Sequence of protein 2:
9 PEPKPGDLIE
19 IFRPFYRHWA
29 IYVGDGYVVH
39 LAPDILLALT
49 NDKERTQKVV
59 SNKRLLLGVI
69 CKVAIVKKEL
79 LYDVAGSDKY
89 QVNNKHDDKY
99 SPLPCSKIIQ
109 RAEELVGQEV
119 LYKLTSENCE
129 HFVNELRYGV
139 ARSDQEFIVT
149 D

Sequence of protein 1:
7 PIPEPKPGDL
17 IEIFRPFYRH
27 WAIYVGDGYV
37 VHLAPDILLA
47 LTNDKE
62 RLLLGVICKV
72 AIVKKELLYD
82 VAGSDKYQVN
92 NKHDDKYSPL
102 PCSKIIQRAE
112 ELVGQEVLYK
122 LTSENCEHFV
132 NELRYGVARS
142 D

Contacts between the two chains:
Residue N132 in protein 2 contacts residue H94 in protein 1 (closest heavy-atom distance 3.2 Å).
Residue H94 in protein 2 contacts residue R140 in protein 1 (closest heavy-atom distance 3.4 Å).
Residue L16 in protein 2 contacts residue V131 in protein 1 (closest heavy-atom distance 3.5 Å).
Residue F23 in protein 2 contacts residue L65 in protein 1 (closest heavy-atom distance 3.5 Å).
Residue L64 in protein 2 contacts residue Y24 in protein 1 (closest heavy-atom distance 3.5 Å).
Residue L64 in protein 2 interacts with residue F23 in protein 1 (closest heavy-atom distance 2.7 Å).
Residue L113 in protein 2 contacts residue F130 in protein 1 (closest heavy-atom distance 3.6 Å).
Residue Y120 in protein 2 interacts with residue V71 in protein 1 (closest heavy-atom distance 3.4 Å).
Residue K61 in protein 2 contacts residue F23 in protein 1 (closest heavy-atom distance 3.7 Å).
Residue D95 in protein 2 is in contact with residue Y136 in protein 1 (closest heavy-atom distance 2.6 Å).
Residue L122 in protein 2 interacts with residue P41 in protein 1 (closest heavy-atom distance 3.6 Å).
Residue G137 in protein 2 interacts with residue R109 in protein 1 (closest heavy-atom distance 3.5 Å).
Residue P100 in protein 2 is in contact with residue R135 in protein 1 (closest heavy-atom distance 3.5 Å).
Residue A28 in protein 2 interacts with residue V131 in protein 1 (closest heavy-atom distance 3.7 Å).
Residue E128 in protein 2 is in contact with residue H94 in protein 1 (closest heavy-atom distance 3.5 Å).
Residue N92 in protein 2 is in contact with residue Y136 in protein 1 (closest heavy-atom distance 3.4 Å).
Residue V131 in protein 2 contacts residue A28 in protein 1 (closest heavy-atom distance 3.6 Å).
Residue R25 in protein 2 interacts with residue S124 in protein 1 (closest heavy-atom distance 2.6 Å).
Residue R109 in protein 2 contacts residue E133 in protein 1 (closest heavy-atom distance 3.1 Å).
Residue W27 in protein 2 interacts with residue S124 in protein 1 (closest heavy-atom distance 3.6 Å).
Residue H94 in protein 2 is in contact with residue N132 in protein 1 (closest heavy-atom distance 3.1 Å).
Residue R135 in protein 2 contacts residue P100 in protein 1 (closest heavy-atom distance 3.4 Å).
Residue R135 in protein 2 interacts with residue D95 in protein 1 (closest heavy-atom distance 2.9 Å).
Residue C69 in protein 2 contacts residue V71 in protein 1 (closest heavy-atom distance 3.3 Å).
Residue L101 in protein 2 contacts residue L134 in protein 1 (closest heavy-atom distance 3.5 Å).
Residue Y120 in protein 2 contacts residue L39 in protein 1 (closest heavy-atom distance 3.6 Å).
Residue S124 in protein 2 contacts residue W27 in protein 1 (closest heavy-atom distance 3.5 Å).
Residue I106 in protein 2 is in contact with residue L134 in protein 1 (closest heavy-atom distance 3.6 Å).
Residue H94 in protein 2 contacts residue Y136 in protein 1 (closest heavy-atom distance 3.1 Å).
Residue Y98 in protein 2 interacts with residue Y136 in protein 1 (closest heavy-atom distance 3.7 Å).
Residue N92 in protein 2 interacts with residue R135 in protein 1 (closest heavy-atom distance 3.3 Å).
Residue V118 in protein 2 is in contact with residue Y120 in protein 1 (closest heavy-atom distance 3.5 Å).
Residue Y98 in protein 2 contacts residue R140 in protein 1 (closest heavy-atom distance 2.8 Å).
Residue R109 in protein 2 is in contact with residue L134 in protein 1 (closest heavy-atom distance 2.9 Å).
Residue G14 in protein 2 contacts residue R135 in protein 1 (closest heavy-atom distance 2.7 Å).
Residue L101 in protein 2 interacts with residue R135 in protein 1 (closest heavy-atom distance 2.8 Å).
Residue Y136 in protein 2 contacts residue Y98 in protein 1 (closest heavy-atom distance 3.4 Å).
Residue L63 in protein 2 contacts residue F23 in protein 1 (closest heavy-atom distance 3.6 Å).
Residue G137 in protein 2 interacts with residue L101 in protein 1 (closest heavy-atom distance 3.7 Å).
Residue L101 in protein 2 interacts with residue G137 in protein 1 (closest heavy-atom distance 3.5 Å).
Residue Y136 in protein 2 is in contact with residue H94 in protein 1 (closest heavy-atom distance 3.2 Å).
Residue D95 in protein 2 interacts with residue R135 in protein 1 (closest heavy-atom distance 3.0 Å).
Residue Y98 in protein 2 interacts with residue V138 in protein 1 (closest heavy-atom distance 3.6 Å).
Residue E133 in protein 2 contacts residue R109 in protein 1 (closest heavy-atom distance 3.1 Å).
Residue R135 in protein 2 is in contact with residue G14 in protein 1 (closest heavy-atom distance 2.6 Å).
Residue R135 in protein 2 contacts residue N92 in protein 1 (closest heavy-atom distance 3.6 Å).
Residue R135 in protein 2 is in contact with residue L101 in protein 1 (closest heavy-atom distance 2.9 Å).
Residue W27 in protein 2 contacts residue E128 in protein 1 (closest heavy-atom distance 3.5 Å).
Residue V131 in protein 2 is in contact with residue L16 in protein 1 (closest heavy-atom distance 3.6 Å).
Residue F130 in protein 2 contacts residue V74 in protein 1 (closest heavy-atom distance 3.6 Å).
Residue N132 in protein 2 contacts residue L16 in protein 1 (closest heavy-atom distance 3.3 Å).
Residue L134 in protein 2 interacts with residue R109 in protein 1 (closest heavy-atom distance 2.5 Å).
Residue K93 in protein 2 is in contact with residue E128 in protein 1 (closest heavy-atom distance 3.0 Å).
Residue E128 in protein 2 is in contact with residue W27 in protein 1 (closest heavy-atom distance 3.5 Å).
Residue E128 in protein 2 is in contact with residue K93 in protein 1 (closest heavy-atom distance 3.5 Å).
Residue S124 in protein 2 contacts residue R25 in protein 1 (closest heavy-atom distance 2.9 Å).
Residue Y136 in protein 2 contacts residue D95 in protein 1 (closest heavy-atom distance 2.6 Å).
Residue L122 in protein 2 contacts residue V71 in protein 1 (closest heavy-atom distance 3.6 Å).
Residue R62 in protein 2 is in contact with residue F23 in protein 1 (closest heavy-atom distance 2.9 Å).
Residue Y136 in protein 2 interacts with residue S99 in protein 1 (closest heavy-atom distance 3.5 Å).

This data describes a binding interaction between two proteins.